These two protein chains interact to form a complex.

Sequence of the first protein:
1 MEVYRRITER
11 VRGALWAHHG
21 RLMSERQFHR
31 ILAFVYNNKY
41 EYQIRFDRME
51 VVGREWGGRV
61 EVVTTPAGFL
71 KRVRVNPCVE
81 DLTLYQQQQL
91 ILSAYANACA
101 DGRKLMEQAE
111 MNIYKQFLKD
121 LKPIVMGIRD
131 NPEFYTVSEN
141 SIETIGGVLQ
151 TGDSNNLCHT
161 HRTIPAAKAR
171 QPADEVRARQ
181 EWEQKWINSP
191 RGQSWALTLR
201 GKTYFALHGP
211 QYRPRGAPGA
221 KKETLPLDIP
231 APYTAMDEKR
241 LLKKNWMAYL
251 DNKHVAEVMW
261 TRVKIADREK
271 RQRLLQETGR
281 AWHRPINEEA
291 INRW

Sequence of the second protein:
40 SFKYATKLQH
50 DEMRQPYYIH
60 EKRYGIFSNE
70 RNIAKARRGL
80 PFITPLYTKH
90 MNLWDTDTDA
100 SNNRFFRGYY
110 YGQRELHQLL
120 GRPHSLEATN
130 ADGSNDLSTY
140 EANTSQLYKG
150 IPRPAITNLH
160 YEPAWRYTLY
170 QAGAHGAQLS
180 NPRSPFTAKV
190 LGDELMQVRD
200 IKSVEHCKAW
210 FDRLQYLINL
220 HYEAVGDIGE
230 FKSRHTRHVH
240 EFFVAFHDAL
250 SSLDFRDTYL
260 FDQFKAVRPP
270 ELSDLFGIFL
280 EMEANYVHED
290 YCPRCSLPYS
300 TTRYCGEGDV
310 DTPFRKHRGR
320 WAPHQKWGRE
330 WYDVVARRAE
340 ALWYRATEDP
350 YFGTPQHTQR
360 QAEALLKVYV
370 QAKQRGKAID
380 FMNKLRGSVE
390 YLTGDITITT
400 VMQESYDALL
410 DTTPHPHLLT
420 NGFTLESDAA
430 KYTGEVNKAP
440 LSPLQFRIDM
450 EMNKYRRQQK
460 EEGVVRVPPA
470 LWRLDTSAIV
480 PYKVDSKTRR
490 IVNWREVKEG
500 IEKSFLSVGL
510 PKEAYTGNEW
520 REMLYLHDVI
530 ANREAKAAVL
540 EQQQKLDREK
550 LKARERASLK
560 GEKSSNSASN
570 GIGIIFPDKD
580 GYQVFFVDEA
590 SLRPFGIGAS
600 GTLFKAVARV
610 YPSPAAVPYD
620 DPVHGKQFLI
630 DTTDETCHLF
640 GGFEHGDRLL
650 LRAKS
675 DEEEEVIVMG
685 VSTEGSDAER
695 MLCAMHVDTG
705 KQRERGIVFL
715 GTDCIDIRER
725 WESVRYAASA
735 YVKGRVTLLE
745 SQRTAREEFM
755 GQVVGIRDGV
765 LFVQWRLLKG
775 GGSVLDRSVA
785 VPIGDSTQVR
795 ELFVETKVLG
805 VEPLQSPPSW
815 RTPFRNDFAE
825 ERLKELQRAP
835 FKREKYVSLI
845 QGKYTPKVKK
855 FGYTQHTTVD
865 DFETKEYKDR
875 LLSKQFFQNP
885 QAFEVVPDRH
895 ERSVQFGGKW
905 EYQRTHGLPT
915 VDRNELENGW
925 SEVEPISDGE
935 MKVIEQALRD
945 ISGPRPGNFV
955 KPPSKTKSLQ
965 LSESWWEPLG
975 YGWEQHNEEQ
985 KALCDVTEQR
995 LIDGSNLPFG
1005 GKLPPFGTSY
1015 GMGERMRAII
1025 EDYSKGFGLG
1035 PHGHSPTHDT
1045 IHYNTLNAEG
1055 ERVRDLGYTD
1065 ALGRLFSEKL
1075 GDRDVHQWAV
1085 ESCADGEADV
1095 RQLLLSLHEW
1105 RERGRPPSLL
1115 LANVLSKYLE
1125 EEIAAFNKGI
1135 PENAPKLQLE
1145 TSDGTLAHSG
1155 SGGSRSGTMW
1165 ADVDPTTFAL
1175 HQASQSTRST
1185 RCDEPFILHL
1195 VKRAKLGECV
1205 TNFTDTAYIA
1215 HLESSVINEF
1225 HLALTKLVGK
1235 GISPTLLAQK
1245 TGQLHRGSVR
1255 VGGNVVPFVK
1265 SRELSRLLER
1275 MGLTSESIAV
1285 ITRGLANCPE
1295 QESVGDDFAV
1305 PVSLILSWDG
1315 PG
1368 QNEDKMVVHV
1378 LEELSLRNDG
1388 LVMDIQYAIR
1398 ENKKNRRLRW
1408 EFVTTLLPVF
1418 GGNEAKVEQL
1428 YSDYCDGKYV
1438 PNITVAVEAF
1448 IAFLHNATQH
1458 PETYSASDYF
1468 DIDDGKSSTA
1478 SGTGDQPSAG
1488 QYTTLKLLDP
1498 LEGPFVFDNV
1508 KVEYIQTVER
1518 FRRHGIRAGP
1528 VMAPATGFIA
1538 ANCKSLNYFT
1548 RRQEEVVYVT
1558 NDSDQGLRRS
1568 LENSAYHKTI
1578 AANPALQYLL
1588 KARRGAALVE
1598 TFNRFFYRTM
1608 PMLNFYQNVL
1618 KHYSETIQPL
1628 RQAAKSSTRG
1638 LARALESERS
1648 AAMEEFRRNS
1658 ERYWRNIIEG

Interface contacts:
Residue G1156 in the second protein interacts with residue Q150 in the first protein (closest heavy-atom distance 3.1 Å).
Residue R1517 in the second protein interacts with residue R179 in the first protein (closest heavy-atom distance 3.0 Å).
Residue R1517 in the second protein is in contact with residue H208 in the first protein (closest heavy-atom distance 3.2 Å).
Residue K955 in the second protein contacts residue E257 in the first protein (closest heavy-atom distance 3.0 Å).
Residue Y1047 in the second protein is in contact with residue E143 in the first protein (closest heavy-atom distance 2.5 Å).
Residue E867 in the second protein interacts with residue G216 in the first protein (closest heavy-atom distance 3.0 Å).
Residue E752 in the second protein contacts residue L197 in the first protein (closest heavy-atom distance 3.0 Å).
Residue D944 in the second protein is in contact with residue R129 in the first protein (closest heavy-atom distance 2.5 Å).
Residue R1524 in the second protein interacts with residue W186 in the first protein (closest heavy-atom distance 3.0 Å).
Residue S966 in the second protein contacts residue L242 in the first protein (closest heavy-atom distance 3.2 Å).
Residue M1163 in the second protein interacts with residue Q150 in the first protein (closest heavy-atom distance 3.1 Å).
Residue S946 in the second protein contacts residue K264 in the first protein (closest heavy-atom distance 3.2 Å).
Residue A941 in the second protein interacts with residue R129 in the first protein (closest heavy-atom distance 3.2 Å).
Residue D865 in the second protein interacts with residue G216 in the first protein (closest heavy-atom distance 2.8 Å).
Residue G774 in the second protein is in contact with residue R213 in the first protein (closest heavy-atom distance 3.1 Å).
Residue Q1513 in the second protein interacts with residue K119 in the first protein (closest heavy-atom distance 2.9 Å).
Residue E1053 in the second protein interacts with residue T144 in the first protein (closest heavy-atom distance 3.2 Å).
Residue H1152 in the second protein is in contact with residue Q150 in the first protein (closest heavy-atom distance 3.2 Å).
Residue T1049 in the second protein is in contact with residue W294 in the first protein (closest heavy-atom distance 3.0 Å).
Residue N952 in the second protein is in contact with residue A17 in the first protein (closest heavy-atom distance 3.1 Å).
Residue E752 in the second protein is in contact with residue K202 in the first protein (closest heavy-atom distance 2.9 Å).
Residue I945 in the second protein interacts with residue H18 in the first protein (closest heavy-atom distance 2.8 Å).
Residue G774 in the second protein interacts with residue A206 in the first protein (closest heavy-atom distance 3.1 Å).
Residue D1166 in the second protein interacts with residue Y135 in the first protein (closest heavy-atom distance 3.1 Å).
Residue K1029 in the second protein interacts with residue E257 in the first protein (closest heavy-atom distance 3.1 Å).
Residue G776 in the second protein is in contact with residue A206 in the first protein (closest heavy-atom distance 3.1 Å).
Residue E921 in the second protein is in contact with residue R45 in the first protein (closest heavy-atom distance 3.1 Å).
Residue Y1394 in the second protein contacts residue R162 in the first protein (closest heavy-atom distance 2.7 Å).
Residue G1154 in the second protein interacts with residue C158 in the first protein (closest heavy-atom distance 3.0 Å).
Residue G1032 in the second protein is in contact with residue T261 in the first protein (closest heavy-atom distance 3.0 Å).
Residue D1168 in the second protein interacts with residue G146 in the first protein (closest heavy-atom distance 2.9 Å).
Residue R1520 in the second protein is in contact with residue R200 in the first protein (closest heavy-atom distance 3.0 Å).
Residue D1391 in the second protein interacts with residue R162 in the first protein (closest heavy-atom distance 2.9 Å).
Residue T1149 in the second protein is in contact with residue T160 in the first protein (closest heavy-atom distance 3.2 Å).
Residue K1029 in the second protein interacts with residue H254 in the first protein (closest heavy-atom distance 2.5 Å).
Residue E751 in the second protein is in contact with residue K202 in the first protein (closest heavy-atom distance 2.5 Å).
Residue P950 in the second protein interacts with residue Y135 in the first protein (closest heavy-atom distance 3.3 Å).
Residue F953 in the second protein is in contact with residue E143 in the first protein (closest heavy-atom distance 3.3 Å).
Residue Y1062 in the second protein contacts residue G146 in the first protein (closest heavy-atom distance 3.1 Å).
Residue R949 in the second protein interacts with residue H18 in the first protein (closest heavy-atom distance 3.2 Å).
Residue P950 in the second protein interacts with residue E143 in the first protein (closest heavy-atom distance 3.0 Å).
Residue G1522 in the second protein contacts residue R200 in the first protein (closest heavy-atom distance 3.1 Å).
Residue E752 in the second protein contacts residue L199 in the first protein (closest heavy-atom distance 3.0 Å).
Residue N820 in the second protein interacts with residue R215 in the first protein (closest heavy-atom distance 3.2 Å).
Residue G774 in the second protein is in contact with residue G209 in the first protein (closest heavy-atom distance 3.1 Å).
Residue D932 in the second protein contacts residue K115 in the first protein (closest heavy-atom distance 2.6 Å).
Residue N1506 in the second protein contacts residue P165 in the first protein (closest heavy-atom distance 3.1 Å).
Residue S925 in the second protein is in contact with residue R213 in the first protein (closest heavy-atom distance 3.1 Å).
Residue W1164 in the second protein contacts residue Q150 in the first protein (closest heavy-atom distance 3.2 Å).
Residue Q1513 in the second protein contacts residue R179 in the first protein (closest heavy-atom distance 3.3 Å).
Residue G1157 in the second protein interacts with residue Q150 in the first protein (closest heavy-atom distance 3.1 Å).
Residue G774 in the second protein contacts residue F205 in the first protein (closest heavy-atom distance 3.2 Å).
Residue A1165 in the second protein interacts with residue V148 in the first protein (closest heavy-atom distance 2.9 Å).
Residue W969 in the second protein contacts residue W246 in the first protein (closest heavy-atom distance 3.2 Å).
Residue D1166 in the second protein is in contact with residue V148 in the first protein (closest heavy-atom distance 2.8 Å).
Residue N1506 in the second protein contacts residue T163 in the first protein (closest heavy-atom distance 2.7 Å).
Residue T1514 in the second protein is in contact with residue R179 in the first protein (closest heavy-atom distance 3.0 Å).
Residue G1037 in the second protein is in contact with residue R268 in the first protein (closest heavy-atom distance 2.9 Å).
Residue N1506 in the second protein contacts residue D130 in the first protein (closest heavy-atom distance 3.1 Å).
Residue D1391 in the second protein contacts residue A166 in the first protein (closest heavy-atom distance 2.9 Å).